This data describes a binding interaction between two proteins.

Sequence of the first protein:
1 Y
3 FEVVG

Sequence of the second protein:
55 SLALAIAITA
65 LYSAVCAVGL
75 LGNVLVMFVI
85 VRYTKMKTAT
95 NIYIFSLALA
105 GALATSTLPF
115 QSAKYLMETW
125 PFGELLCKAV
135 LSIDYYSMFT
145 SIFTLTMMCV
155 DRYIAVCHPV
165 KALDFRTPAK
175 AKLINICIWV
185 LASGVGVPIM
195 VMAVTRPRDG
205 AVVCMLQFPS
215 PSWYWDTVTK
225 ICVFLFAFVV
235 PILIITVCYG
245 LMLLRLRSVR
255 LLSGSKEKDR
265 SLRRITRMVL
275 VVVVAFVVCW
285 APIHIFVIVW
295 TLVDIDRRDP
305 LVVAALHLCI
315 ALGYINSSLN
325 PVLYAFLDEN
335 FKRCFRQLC

Residue-level contacts at the interface:
Residue C208 in the second protein is in contact with residue G7 in the first protein (closest heavy-atom distance 2.9 Å).
Residue K224 in the second protein interacts with residue V5 in the first protein (closest heavy-atom distance 4.9 Å).
Residue F212 in the second protein is in contact with residue E4 in the first protein (closest heavy-atom distance 4.6 Å).
Residue L210 in the second protein contacts residue E4 in the first protein (closest heavy-atom distance 3.3 Å).
Residue Q115 in the second protein is in contact with residue F3 in the first protein (closest heavy-atom distance 3.6 Å).
Residue K224 in the second protein contacts residue E4 in the first protein (closest heavy-atom distance 3.1 Å).
Residue R301 in the second protein is in contact with residue V5 in the first protein (closest heavy-atom distance 3.6 Å).
Residue F114 in the second protein contacts residue F3 in the first protein (closest heavy-atom distance 5.0 Å).
Residue V291 in the second protein is in contact with residue Y1 in the first protein (closest heavy-atom distance 4.3 Å).
Residue H311 in the second protein interacts with residue V6 in the first protein (closest heavy-atom distance 3.9 Å).
Residue V207 in the second protein contacts residue G7 in the first protein (closest heavy-atom distance 3.5 Å).
Residue M142 in the second protein interacts with residue Y1 in the first protein (closest heavy-atom distance 3.7 Å).
Residue H288 in the second protein contacts residue Y1 in the first protein (closest heavy-atom distance 4.2 Å).
Residue R202 in the second protein is in contact with residue G7 in the first protein (closest heavy-atom distance 4.9 Å).
Residue M209 in the second protein interacts with residue G7 in the first protein (closest heavy-atom distance 4.9 Å).
Residue C208 in the second protein interacts with residue F3 in the first protein (closest heavy-atom distance 3.6 Å).
Residue K118 in the second protein contacts residue V6 in the first protein (closest heavy-atom distance 3.0 Å).
Residue M209 in the second protein contacts residue E4 in the first protein (closest heavy-atom distance 4.7 Å).
Residue I314 in the second protein interacts with residue F3 in the first protein (closest heavy-atom distance 4.8 Å).
Residue Y139 in the second protein is in contact with residue E4 in the first protein (closest heavy-atom distance 2.5 Å).
Residue L310 in the second protein contacts residue V5 in the first protein (closest heavy-atom distance 3.7 Å).
Residue I314 in the second protein contacts residue V6 in the first protein (closest heavy-atom distance 4.0 Å).
Residue C208 in the second protein contacts residue E4 in the first protein (closest heavy-atom distance 4.5 Å).
Residue K224 in the second protein interacts with residue Y1 in the first protein (closest heavy-atom distance 3.5 Å).
Residue W284 in the second protein contacts residue Y1 in the first protein (closest heavy-atom distance 4.8 Å).
Residue L135 in the second protein is in contact with residue E4 in the first protein (closest heavy-atom distance 4.7 Å).
Residue L310 in the second protein contacts residue V6 in the first protein (closest heavy-atom distance 3.7 Å).
Residue R301 in the second protein interacts with residue V6 in the first protein (closest heavy-atom distance 4.2 Å).
Residue K118 in the second protein contacts residue F3 in the first protein (closest heavy-atom distance 4.1 Å).
Residue D138 in the second protein is in contact with residue F3 in the first protein (closest heavy-atom distance 4.8 Å).
Residue I314 in the second protein is in contact with residue Y1 in the first protein (closest heavy-atom distance 3.7 Å).
Residue Y139 in the second protein interacts with residue Y1 in the first protein (closest heavy-atom distance 3.6 Å).
Residue D138 in the second protein is in contact with residue Y1 in the first protein (closest heavy-atom distance 3.2 Å).
Residue D220 in the second protein contacts residue E4 in the first protein (closest heavy-atom distance 4.8 Å).
Residue L135 in the second protein contacts residue F3 in the first protein (closest heavy-atom distance 3.9 Å).
Residue V227 in the second protein interacts with residue Y1 in the first protein (closest heavy-atom distance 3.7 Å).
Residue V291 in the second protein contacts residue V5 in the first protein (closest heavy-atom distance 4.5 Å).
Residue I287 in the second protein interacts with residue Y1 in the first protein (closest heavy-atom distance 3.6 Å).
Residue K118 in the second protein is in contact with residue G7 in the first protein (closest heavy-atom distance 3.3 Å).
Residue V134 in the second protein is in contact with residue F3 in the first protein (closest heavy-atom distance 4.6 Å).
Residue Y318 in the second protein contacts residue Y1 in the first protein (closest heavy-atom distance 3.4 Å).
Residue W294 in the second protein interacts with residue V5 in the first protein (closest heavy-atom distance 3.6 Å).
Residue W124 in the second protein contacts residue F3 in the first protein (closest heavy-atom distance 3.6 Å).